Interface contacts:
Residue V75 in the second protein interacts with residue G13 in the first protein (closest heavy-atom distance 3.5 Å).
Residue Y59 in the second protein is in contact with residue D18 in the first protein (closest heavy-atom distance 4.8 Å).
Residue N57 in the second protein contacts residue M24 in the first protein (closest heavy-atom distance 2.8 Å).
Residue V75 in the second protein is in contact with residue L16 in the first protein (closest heavy-atom distance 3.6 Å).
Residue Y59 in the second protein interacts with residue L21 in the first protein (closest heavy-atom distance 3.9 Å).
Residue K76 in the second protein is in contact with residue R14 in the first protein (closest heavy-atom distance 3.8 Å).
Residue D85 in the second protein contacts residue N11 in the first protein (closest heavy-atom distance 3.9 Å).
Residue N57 in the second protein is in contact with residue M22 in the first protein (closest heavy-atom distance 3.2 Å).
Residue N57 in the second protein is in contact with residue L21 in the first protein (closest heavy-atom distance 3.8 Å).
Residue A101 in the second protein interacts with residue G27 in the first protein (closest heavy-atom distance 3.3 Å).
Residue L141 in the second protein interacts with residue I12 in the first protein (closest heavy-atom distance 4.0 Å).
Residue G74 in the second protein interacts with residue L16 in the first protein (closest heavy-atom distance 3.5 Å).
Residue V75 in the second protein contacts residue R14 in the first protein (closest heavy-atom distance 3.3 Å).
Residue V75 in the second protein contacts residue E15 in the first protein (closest heavy-atom distance 4.9 Å).
Residue K502 in the second protein contacts residue E19 in the first protein (closest heavy-atom distance 4.9 Å).
Residue T56 in the second protein contacts residue G27 in the first protein (closest heavy-atom distance 4.2 Å).
Residue G74 in the second protein interacts with residue R14 in the first protein (closest heavy-atom distance 4.4 Å).
Residue V75 in the second protein is in contact with residue I12 in the first protein (closest heavy-atom distance 4.6 Å).
Residue Y59 in the second protein contacts residue M22 in the first protein (closest heavy-atom distance 3.6 Å).
Residue H102 in the second protein interacts with residue G26 in the first protein (closest heavy-atom distance 4.9 Å).
Residue H102 in the second protein contacts residue G27 in the first protein (closest heavy-atom distance 3.6 Å).
Residue C24 in the second protein interacts with residue G27 in the first protein (closest heavy-atom distance 3.2 Å).
Residue Q54 in the second protein interacts with residue G27 in the first protein (closest heavy-atom distance 4.3 Å).
Residue T56 in the second protein is in contact with residue G26 in the first protein (closest heavy-atom distance 2.9 Å).
Residue L141 in the second protein interacts with residue N11 in the first protein (closest heavy-atom distance 5.0 Å).
Residue A58 in the second protein interacts with residue T25 in the first protein (closest heavy-atom distance 4.9 Å).
Residue F103 in the second protein interacts with residue G26 in the first protein (closest heavy-atom distance 3.5 Å).
Residue G74 in the second protein contacts residue E15 in the first protein (closest heavy-atom distance 4.1 Å).
Residue G137 in the second protein contacts residue M24 in the first protein (closest heavy-atom distance 3.6 Å).
Residue T56 in the second protein contacts residue T25 in the first protein (closest heavy-atom distance 3.7 Å).
Residue A58 in the second protein interacts with residue M24 in the first protein (closest heavy-atom distance 3.6 Å).
Residue N93 in the second protein interacts with residue M24 in the first protein (closest heavy-atom distance 3.2 Å).
Residue F103 in the second protein is in contact with residue T25 in the first protein (closest heavy-atom distance 3.6 Å).
Residue K73 in the second protein contacts residue N11 in the first protein (closest heavy-atom distance 4.5 Å).
Residue F103 in the second protein contacts residue M24 in the first protein (closest heavy-atom distance 4.4 Å).
Residue K502 in the second protein contacts residue M22 in the first protein (closest heavy-atom distance 4.7 Å).
Residue R501 in the second protein contacts residue M22 in the first protein (closest heavy-atom distance 4.4 Å).
Residue F103 in the second protein is in contact with residue G27 in the first protein (closest heavy-atom distance 5.0 Å).
Residue A58 in the second protein interacts with residue L21 in the first protein (closest heavy-atom distance 3.6 Å).
Residue N57 in the second protein contacts residue G26 in the first protein (closest heavy-atom distance 4.8 Å).
Residue I62 in the second protein interacts with residue L21 in the first protein (closest heavy-atom distance 4.8 Å).
Residue L100 in the second protein contacts residue G27 in the first protein (closest heavy-atom distance 4.4 Å).
Residue T22 in the second protein interacts with residue G27 in the first protein (closest heavy-atom distance 3.9 Å).
Residue G138 in the second protein is in contact with residue M24 in the first protein (closest heavy-atom distance 3.8 Å).
Residue N57 in the second protein is in contact with residue T25 in the first protein (closest heavy-atom distance 3.8 Å).
Residue L500 in the second protein interacts with residue M22 in the first protein (closest heavy-atom distance 3.7 Å).
Residue A101 in the second protein is in contact with residue T25 in the first protein (closest heavy-atom distance 3.6 Å).
Residue N93 in the second protein contacts residue T25 in the first protein (closest heavy-atom distance 4.5 Å).
Residue K76 in the second protein is in contact with residue L16 in the first protein (closest heavy-atom distance 3.3 Å).
Residue Q54 in the second protein interacts with residue G26 in the first protein (closest heavy-atom distance 4.7 Å).
Residue A101 in the second protein is in contact with residue G26 in the first protein (closest heavy-atom distance 4.0 Å).
Residue G55 in the second protein is in contact with residue G27 in the first protein (closest heavy-atom distance 4.1 Å).
Residue G55 in the second protein interacts with residue G26 in the first protein (closest heavy-atom distance 4.5 Å).
Residue L21 in the second protein contacts residue G27 in the first protein (closest heavy-atom distance 3.6 Å).
Residue F86 in the second protein contacts residue I12 in the first protein (closest heavy-atom distance 4.3 Å).

Sequence of the first protein:
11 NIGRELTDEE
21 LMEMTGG

Sequence of the second protein:
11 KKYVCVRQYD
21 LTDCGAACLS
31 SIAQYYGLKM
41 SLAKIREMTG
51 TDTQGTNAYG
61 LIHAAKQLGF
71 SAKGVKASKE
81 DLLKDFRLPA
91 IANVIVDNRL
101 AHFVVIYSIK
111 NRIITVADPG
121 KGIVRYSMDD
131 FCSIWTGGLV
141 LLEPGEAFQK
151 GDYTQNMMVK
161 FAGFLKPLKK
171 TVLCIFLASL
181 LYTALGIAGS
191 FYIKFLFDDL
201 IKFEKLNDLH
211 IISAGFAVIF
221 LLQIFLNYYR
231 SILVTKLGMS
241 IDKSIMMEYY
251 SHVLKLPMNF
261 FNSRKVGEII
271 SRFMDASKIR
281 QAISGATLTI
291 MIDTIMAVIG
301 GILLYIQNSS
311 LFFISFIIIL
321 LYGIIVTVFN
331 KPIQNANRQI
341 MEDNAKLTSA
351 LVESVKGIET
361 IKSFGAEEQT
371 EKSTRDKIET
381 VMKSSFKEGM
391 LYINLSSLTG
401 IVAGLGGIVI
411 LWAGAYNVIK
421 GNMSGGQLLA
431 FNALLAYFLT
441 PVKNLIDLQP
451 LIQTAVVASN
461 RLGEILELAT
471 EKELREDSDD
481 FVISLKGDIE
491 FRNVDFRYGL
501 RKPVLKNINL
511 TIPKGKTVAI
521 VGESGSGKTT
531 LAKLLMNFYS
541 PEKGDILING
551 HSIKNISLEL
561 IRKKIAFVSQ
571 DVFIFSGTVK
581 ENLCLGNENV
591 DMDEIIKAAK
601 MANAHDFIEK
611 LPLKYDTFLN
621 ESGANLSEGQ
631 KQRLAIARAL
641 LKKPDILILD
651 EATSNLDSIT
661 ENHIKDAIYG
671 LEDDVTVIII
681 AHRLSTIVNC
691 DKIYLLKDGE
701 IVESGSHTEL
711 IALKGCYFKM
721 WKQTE

These two protein chains interact to form a complex.